Sequence of protein 1:
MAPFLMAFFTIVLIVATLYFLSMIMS

Residue-level contacts at the interface:
Residue T32 in protein 2 interacts with residue F20 in protein 1 (closest heavy-atom distance 3.4 Å).
Residue A43 in protein 2 contacts residue F9 in protein 1 (closest heavy-atom distance 4.0 Å).
Residue L46 in protein 2 contacts residue M1 in protein 1 (closest heavy-atom distance 3.8 Å).
Residue A43 in protein 2 is in contact with residue F8 in protein 1 (closest heavy-atom distance 4.7 Å).
Residue W50 in protein 2 interacts with residue M1 in protein 1 (closest heavy-atom distance 3.1 Å).
Residue L46 in protein 2 contacts residue F8 in protein 1 (closest heavy-atom distance 4.5 Å).
Residue C47 in protein 2 contacts residue F9 in protein 1 (closest heavy-atom distance 4.3 Å).
Residue I39 in protein 2 is in contact with residue V12 in protein 1 (closest heavy-atom distance 4.4 Å).
Residue W50 in protein 2 is in contact with residue L5 in protein 1 (closest heavy-atom distance 4.2 Å).
Residue W50 in protein 2 interacts with residue A2 in protein 1 (closest heavy-atom distance 4.5 Å).
Residue L46 in protein 2 contacts residue L5 in protein 1 (closest heavy-atom distance 3.3 Å).
Residue I42 in protein 2 is in contact with residue F8 in protein 1 (closest heavy-atom distance 4.9 Å).
Residue I28 in protein 2 contacts residue M23 in protein 1 (closest heavy-atom distance 4.3 Å).
Residue C47 in protein 2 contacts residue L5 in protein 1 (closest heavy-atom distance 4.6 Å).

This data describes a binding interaction between two proteins.

Sequence of protein 2:
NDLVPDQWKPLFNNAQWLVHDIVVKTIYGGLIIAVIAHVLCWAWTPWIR